Sequence of the second protein:
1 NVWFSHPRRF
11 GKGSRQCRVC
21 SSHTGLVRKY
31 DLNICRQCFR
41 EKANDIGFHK

Sequence of the first protein:
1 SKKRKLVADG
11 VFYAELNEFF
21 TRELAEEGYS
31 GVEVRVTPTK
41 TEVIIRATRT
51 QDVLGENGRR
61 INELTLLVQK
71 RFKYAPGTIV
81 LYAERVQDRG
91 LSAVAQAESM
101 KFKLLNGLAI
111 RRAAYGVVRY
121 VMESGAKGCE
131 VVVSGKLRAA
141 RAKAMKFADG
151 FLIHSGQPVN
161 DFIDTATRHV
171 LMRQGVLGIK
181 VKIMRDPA

The following describes two proteins that form a bound complex.

Residue-level contacts at the interface:
Residue V11 in the first protein is in contact with residue Y30 in the second protein (closest heavy-atom distance 4.8 Å).
Residue V7 in the first protein contacts residue D31 in the second protein (closest heavy-atom distance 4.9 Å).
Residue L6 in the first protein is in contact with residue H49 in the second protein (closest heavy-atom distance 3.7 Å).
Residue V11 in the first protein is in contact with residue L32 in the second protein (closest heavy-atom distance 4.3 Å).
Residue V7 in the first protein interacts with residue K29 in the second protein (closest heavy-atom distance 3.6 Å).
Residue V7 in the first protein is in contact with residue Y30 in the second protein (closest heavy-atom distance 3.7 Å).
Residue L6 in the first protein interacts with residue Y30 in the second protein (closest heavy-atom distance 3.6 Å).